The following describes two proteins that form a bound complex.

Sequence of protein 1:
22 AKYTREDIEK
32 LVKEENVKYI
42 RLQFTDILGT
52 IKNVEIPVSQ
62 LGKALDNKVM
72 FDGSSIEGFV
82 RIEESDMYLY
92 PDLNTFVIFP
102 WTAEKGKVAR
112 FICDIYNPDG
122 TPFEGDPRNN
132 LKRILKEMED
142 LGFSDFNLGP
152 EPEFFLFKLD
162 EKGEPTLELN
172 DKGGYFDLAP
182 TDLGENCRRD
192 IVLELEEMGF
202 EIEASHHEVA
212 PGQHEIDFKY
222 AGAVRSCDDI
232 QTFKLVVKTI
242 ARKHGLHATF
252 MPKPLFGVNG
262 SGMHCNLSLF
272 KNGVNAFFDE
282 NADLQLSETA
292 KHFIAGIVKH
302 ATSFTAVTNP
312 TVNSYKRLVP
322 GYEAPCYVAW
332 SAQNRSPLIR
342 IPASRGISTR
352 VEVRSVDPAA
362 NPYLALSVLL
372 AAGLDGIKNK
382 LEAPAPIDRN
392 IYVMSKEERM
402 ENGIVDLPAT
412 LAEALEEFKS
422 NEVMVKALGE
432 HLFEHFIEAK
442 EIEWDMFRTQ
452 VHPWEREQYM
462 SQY

Residue-level contacts at the interface:
Residue E444 in protein 1 contacts residue F10 in protein 2 (closest heavy-atom distance 3.5 Å).
Residue I83 in protein 1 is in contact with residue R3 in protein 2 (closest heavy-atom distance 3.2 Å).
Residue I443 in protein 1 interacts with residue M7 in protein 2 (closest heavy-atom distance 3.7 Å).
Residue R82 in protein 1 is in contact with residue R3 in protein 2 (closest heavy-atom distance 4.8 Å).
Residue F80 in protein 1 interacts with residue F10 in protein 2 (closest heavy-atom distance 3.4 Å).
Residue E439 in protein 1 is in contact with residue R3 in protein 2 (closest heavy-atom distance 2.8 Å).
Residue F80 in protein 1 interacts with residue M7 in protein 2 (closest heavy-atom distance 3.9 Å).
Residue I83 in protein 1 contacts residue F2 in protein 2 (closest heavy-atom distance 4.1 Å).
Residue V81 in protein 1 contacts residue R3 in protein 2 (closest heavy-atom distance 3.3 Å).
Residue F80 in protein 1 contacts residue R9 in protein 2 (closest heavy-atom distance 3.9 Å).
Residue R82 in protein 1 interacts with residue D6 in protein 2 (closest heavy-atom distance 3.0 Å).
Residue L49 in protein 1 contacts residue R9 in protein 2 (closest heavy-atom distance 4.6 Å).
Residue M447 in protein 1 interacts with residue F10 in protein 2 (closest heavy-atom distance 3.6 Å).
Residue I443 in protein 1 contacts residue F10 in protein 2 (closest heavy-atom distance 4.2 Å).
Residue F80 in protein 1 contacts residue D6 in protein 2 (closest heavy-atom distance 3.3 Å).
Residue V81 in protein 1 interacts with residue M7 in protein 2 (closest heavy-atom distance 4.4 Å).

Sequence of protein 2:
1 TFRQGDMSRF